Sequence of protein 2:
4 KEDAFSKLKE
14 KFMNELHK

Sequence of protein 1:
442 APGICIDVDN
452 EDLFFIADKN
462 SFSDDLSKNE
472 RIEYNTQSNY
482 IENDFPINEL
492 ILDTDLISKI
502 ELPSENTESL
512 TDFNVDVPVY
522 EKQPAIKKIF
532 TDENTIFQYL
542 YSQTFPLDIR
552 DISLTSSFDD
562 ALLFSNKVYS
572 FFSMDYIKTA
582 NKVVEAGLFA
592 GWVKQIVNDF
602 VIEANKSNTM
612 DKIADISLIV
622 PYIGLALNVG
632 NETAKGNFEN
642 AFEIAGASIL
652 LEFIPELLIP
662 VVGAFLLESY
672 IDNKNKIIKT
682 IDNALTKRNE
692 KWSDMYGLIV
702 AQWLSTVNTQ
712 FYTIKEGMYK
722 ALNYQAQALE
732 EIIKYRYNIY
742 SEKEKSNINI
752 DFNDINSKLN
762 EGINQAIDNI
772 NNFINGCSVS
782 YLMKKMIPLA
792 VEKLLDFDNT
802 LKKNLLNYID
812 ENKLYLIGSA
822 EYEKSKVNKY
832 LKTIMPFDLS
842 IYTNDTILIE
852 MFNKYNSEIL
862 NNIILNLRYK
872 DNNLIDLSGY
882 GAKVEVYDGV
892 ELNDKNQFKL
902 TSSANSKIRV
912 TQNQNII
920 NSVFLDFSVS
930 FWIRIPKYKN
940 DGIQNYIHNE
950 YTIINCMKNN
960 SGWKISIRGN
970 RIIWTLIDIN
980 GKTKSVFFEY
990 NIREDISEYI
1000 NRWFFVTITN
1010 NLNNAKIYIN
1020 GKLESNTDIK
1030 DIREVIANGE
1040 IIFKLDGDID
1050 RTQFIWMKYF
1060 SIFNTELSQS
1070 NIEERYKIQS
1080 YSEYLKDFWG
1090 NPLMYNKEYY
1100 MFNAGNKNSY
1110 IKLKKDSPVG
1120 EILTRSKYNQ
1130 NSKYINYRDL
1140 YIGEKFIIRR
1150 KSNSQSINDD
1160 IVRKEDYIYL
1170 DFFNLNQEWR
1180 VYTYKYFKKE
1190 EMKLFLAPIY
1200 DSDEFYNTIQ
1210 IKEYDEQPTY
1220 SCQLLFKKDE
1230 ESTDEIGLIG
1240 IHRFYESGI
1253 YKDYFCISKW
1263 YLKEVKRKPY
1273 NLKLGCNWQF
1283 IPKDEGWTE

Contacts between the two chains:
Residue V1118 in protein 1 interacts with residue F15 in protein 2 (closest heavy-atom distance 4.2 Å).
Residue Y1199 in protein 1 contacts residue F8 in protein 2 (closest heavy-atom distance 3.6 Å).
Residue A1196 in protein 1 interacts with residue L11 in protein 2 (closest heavy-atom distance 4.6 Å).
Residue Y1183 in protein 1 is in contact with residue L19 in protein 2 (closest heavy-atom distance 3.9 Å).
Residue S1201 in protein 1 interacts with residue F8 in protein 2 (closest heavy-atom distance 3.8 Å).
Residue E1245 in protein 1 interacts with residue K21 in protein 2 (closest heavy-atom distance 3.6 Å).
Residue K1192 in protein 1 is in contact with residue K21 in protein 2 (closest heavy-atom distance 4.7 Å).
Residue Y1181 in protein 1 contacts residue F8 in protein 2 (closest heavy-atom distance 5.0 Å).
Residue P1197 in protein 1 interacts with residue L11 in protein 2 (closest heavy-atom distance 3.7 Å).
Residue F1204 in protein 1 contacts residue F15 in protein 2 (closest heavy-atom distance 3.8 Å).
Residue D1115 in protein 1 interacts with residue K14 in protein 2 (closest heavy-atom distance 3.7 Å).
Residue Y1244 in protein 1 is in contact with residue K21 in protein 2 (closest heavy-atom distance 4.5 Å).
Residue K1113 in protein 1 contacts residue E18 in protein 2 (closest heavy-atom distance 3.3 Å).
Residue M1191 in protein 1 is in contact with residue F15 in protein 2 (closest heavy-atom distance 4.8 Å).
Residue F1204 in protein 1 interacts with residue K12 in protein 2 (closest heavy-atom distance 4.1 Å).
Residue Y1199 in protein 1 interacts with residue E5 in protein 2 (closest heavy-atom distance 2.9 Å).
Residue F1204 in protein 1 interacts with residue F8 in protein 2 (closest heavy-atom distance 4.6 Å).
Residue Y1183 in protein 1 contacts residue M16 in protein 2 (closest heavy-atom distance 3.7 Å).
Residue F1194 in protein 1 interacts with residue K12 in protein 2 (closest heavy-atom distance 4.2 Å).
Residue L1193 in protein 1 interacts with residue F15 in protein 2 (closest heavy-atom distance 4.1 Å).
Residue S1246 in protein 1 is in contact with residue K21 in protein 2 (closest heavy-atom distance 4.1 Å).
Residue Y1256 in protein 1 contacts residue E18 in protein 2 (closest heavy-atom distance 3.3 Å).
Residue P1117 in protein 1 interacts with residue L11 in protein 2 (closest heavy-atom distance 3.4 Å).
Residue W1178 in protein 1 interacts with residue L11 in protein 2 (closest heavy-atom distance 4.1 Å).
Residue S1116 in protein 1 is in contact with residue E18 in protein 2 (closest heavy-atom distance 2.8 Å).
Residue Y1183 in protein 1 interacts with residue F15 in protein 2 (closest heavy-atom distance 3.7 Å).
Residue M1191 in protein 1 is in contact with residue L19 in protein 2 (closest heavy-atom distance 3.8 Å).
Residue F1194 in protein 1 interacts with residue F8 in protein 2 (closest heavy-atom distance 3.9 Å).
Residue E1245 in protein 1 is in contact with residue E18 in protein 2 (closest heavy-atom distance 4.0 Å).
Residue F1194 in protein 1 is in contact with residue L11 in protein 2 (closest heavy-atom distance 4.0 Å).
Residue S1116 in protein 1 contacts residue K14 in protein 2 (closest heavy-atom distance 4.8 Å).
Residue F1194 in protein 1 interacts with residue F15 in protein 2 (closest heavy-atom distance 3.6 Å).
Residue P1117 in protein 1 contacts residue F15 in protein 2 (closest heavy-atom distance 4.2 Å).
Residue V1118 in protein 1 contacts residue E18 in protein 2 (closest heavy-atom distance 3.7 Å).
Residue E1203 in protein 1 contacts residue K12 in protein 2 (closest heavy-atom distance 2.7 Å).
Residue K1113 in protein 1 is in contact with residue K21 in protein 2 (closest heavy-atom distance 4.1 Å).
Residue P1197 in protein 1 is in contact with residue F8 in protein 2 (closest heavy-atom distance 4.3 Å).
Residue P1117 in protein 1 contacts residue K14 in protein 2 (closest heavy-atom distance 3.9 Å).
Residue K1192 in protein 1 is in contact with residue E18 in protein 2 (closest heavy-atom distance 3.0 Å).
Residue A1196 in protein 1 interacts with residue F8 in protein 2 (closest heavy-atom distance 4.1 Å).
Residue K1192 in protein 1 contacts residue F15 in protein 2 (closest heavy-atom distance 3.5 Å).

This data describes a binding interaction between two proteins.